This data describes a binding interaction between two proteins.

Sequence of chain B:
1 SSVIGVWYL

Residue-level contacts at the interface:
Residue K66 in chain A interacts with residue I4 in chain B (closest heavy-atom distance 3.5 Å).
Residue K66 in chain A is in contact with residue S1 in chain B (closest heavy-atom distance 3.2 Å).
Residue L81 in chain A contacts residue L9 in chain B (closest heavy-atom distance 3.9 Å).
Residue Y84 in chain A interacts with residue L9 in chain B (closest heavy-atom distance 2.5 Å).
Residue N80 in chain A interacts with residue L9 in chain B (closest heavy-atom distance 2.8 Å).
Residue H155 in chain A interacts with residue V6 in chain B (closest heavy-atom distance 3.7 Å).
Residue Q70 in chain A interacts with residue G5 in chain B (closest heavy-atom distance 2.8 Å).
Residue W73 in chain A is in contact with residue L9 in chain B (closest heavy-atom distance 3.7 Å).
Residue E63 in chain A contacts residue S2 in chain B (closest heavy-atom distance 2.8 Å).
Residue W147 in chain A interacts with residue L9 in chain B (closest heavy-atom distance 3.6 Å).
Residue N80 in chain A contacts residue Y8 in chain B (closest heavy-atom distance 3.8 Å).
Residue Y156 in chain A contacts residue V6 in chain B (closest heavy-atom distance 4.6 Å).
Residue E9 in chain A interacts with residue V3 in chain B (closest heavy-atom distance 4.4 Å).
Residue Y171 in chain A interacts with residue S1 in chain B (closest heavy-atom distance 2.7 Å).
Residue Y156 in chain A contacts residue I4 in chain B (closest heavy-atom distance 3.9 Å).
Residue Y7 in chain A contacts residue S1 in chain B (closest heavy-atom distance 3.0 Å).
Residue T143 in chain A contacts residue L9 in chain B (closest heavy-atom distance 2.6 Å).
Residue Y156 in chain A is in contact with residue G5 in chain B (closest heavy-atom distance 3.8 Å).
Residue H155 in chain A is in contact with residue I4 in chain B (closest heavy-atom distance 3.0 Å).
Residue E163 in chain A is in contact with residue S1 in chain B (closest heavy-atom distance 2.4 Å).
Residue Q70 in chain A contacts residue I4 in chain B (closest heavy-atom distance 3.5 Å).
Residue T143 in chain A is in contact with residue Y8 in chain B (closest heavy-atom distance 4.8 Å).
Residue Y156 in chain A interacts with residue V3 in chain B (closest heavy-atom distance 3.9 Å).
Residue S150 in chain A contacts residue W7 in chain B (closest heavy-atom distance 3.4 Å).
Residue S77 in chain A is in contact with residue L9 in chain B (closest heavy-atom distance 3.3 Å).
Residue W167 in chain A interacts with residue S1 in chain B (closest heavy-atom distance 3.4 Å).
Residue W73 in chain A interacts with residue G5 in chain B (closest heavy-atom distance 3.6 Å).
Residue Y7 in chain A is in contact with residue S2 in chain B (closest heavy-atom distance 3.5 Å).
Residue A152 in chain A interacts with residue W7 in chain B (closest heavy-atom distance 3.3 Å).
Residue Y45 in chain A interacts with residue S2 in chain B (closest heavy-atom distance 3.8 Å).
Residue W73 in chain A contacts residue V6 in chain B (closest heavy-atom distance 3.4 Å).
Residue V76 in chain A interacts with residue Y8 in chain B (closest heavy-atom distance 3.4 Å).
Residue F116 in chain A contacts residue L9 in chain B (closest heavy-atom distance 4.5 Å).
Residue K146 in chain A interacts with residue L9 in chain B (closest heavy-atom distance 2.9 Å).
Residue I124 in chain A contacts residue L9 in chain B (closest heavy-atom distance 4.6 Å).
Residue W73 in chain A interacts with residue Y8 in chain B (closest heavy-atom distance 3.4 Å).
Residue Y159 in chain A is in contact with residue S2 in chain B (closest heavy-atom distance 3.9 Å).
Residue Q97 in chain A interacts with residue V3 in chain B (closest heavy-atom distance 4.2 Å).
Residue H155 in chain A is in contact with residue V3 in chain B (closest heavy-atom distance 4.4 Å).
Residue E163 in chain A interacts with residue S2 in chain B (closest heavy-atom distance 3.6 Å).
Residue L95 in chain A is in contact with residue L9 in chain B (closest heavy-atom distance 3.7 Å).
Residue H155 in chain A is in contact with residue W7 in chain B (closest heavy-atom distance 3.6 Å).
Residue L114 in chain A contacts residue V3 in chain B (closest heavy-atom distance 4.7 Å).
Residue W147 in chain A is in contact with residue Y8 in chain B (closest heavy-atom distance 2.8 Å).
Residue M5 in chain A interacts with residue S1 in chain B (closest heavy-atom distance 4.0 Å).
Residue Q70 in chain A is in contact with residue V3 in chain B (closest heavy-atom distance 4.1 Å).
Residue Y159 in chain A interacts with residue S1 in chain B (closest heavy-atom distance 2.6 Å).
Residue Y59 in chain A is in contact with residue S1 in chain B (closest heavy-atom distance 4.3 Å).
Residue Q72 in chain A interacts with residue Y8 in chain B (closest heavy-atom distance 4.9 Å).
Residue Y159 in chain A interacts with residue V3 in chain B (closest heavy-atom distance 3.6 Å).
Residue S99 in chain A interacts with residue V3 in chain B (closest heavy-atom distance 3.8 Å).
Residue W73 in chain A interacts with residue W7 in chain B (closest heavy-atom distance 3.0 Å).
Residue K66 in chain A interacts with residue S2 in chain B (closest heavy-atom distance 2.9 Å).
Residue Y123 in chain A is in contact with residue L9 in chain B (closest heavy-atom distance 4.2 Å).
Residue F33 in chain A interacts with residue S1 in chain B (closest heavy-atom distance 4.8 Å).
Residue S77 in chain A is in contact with residue Y8 in chain B (closest heavy-atom distance 3.7 Å).
Residue K146 in chain A contacts residue Y8 in chain B (closest heavy-atom distance 3.4 Å).
Residue G151 in chain A contacts residue W7 in chain B (closest heavy-atom distance 4.3 Å).
Residue W147 in chain A is in contact with residue W7 in chain B (closest heavy-atom distance 3.5 Å).
Residue E63 in chain A interacts with residue S1 in chain B (closest heavy-atom distance 3.5 Å).

Sequence of chain A:
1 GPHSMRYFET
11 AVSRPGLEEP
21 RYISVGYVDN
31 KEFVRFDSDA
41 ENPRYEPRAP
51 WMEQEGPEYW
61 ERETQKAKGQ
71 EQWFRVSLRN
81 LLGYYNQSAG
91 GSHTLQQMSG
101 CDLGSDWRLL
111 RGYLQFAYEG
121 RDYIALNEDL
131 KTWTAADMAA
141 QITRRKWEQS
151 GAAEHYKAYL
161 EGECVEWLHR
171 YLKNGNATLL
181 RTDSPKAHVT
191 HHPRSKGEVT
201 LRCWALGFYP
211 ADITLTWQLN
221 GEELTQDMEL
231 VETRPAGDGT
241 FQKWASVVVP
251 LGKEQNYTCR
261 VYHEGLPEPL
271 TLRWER